Sequence of the first protein:
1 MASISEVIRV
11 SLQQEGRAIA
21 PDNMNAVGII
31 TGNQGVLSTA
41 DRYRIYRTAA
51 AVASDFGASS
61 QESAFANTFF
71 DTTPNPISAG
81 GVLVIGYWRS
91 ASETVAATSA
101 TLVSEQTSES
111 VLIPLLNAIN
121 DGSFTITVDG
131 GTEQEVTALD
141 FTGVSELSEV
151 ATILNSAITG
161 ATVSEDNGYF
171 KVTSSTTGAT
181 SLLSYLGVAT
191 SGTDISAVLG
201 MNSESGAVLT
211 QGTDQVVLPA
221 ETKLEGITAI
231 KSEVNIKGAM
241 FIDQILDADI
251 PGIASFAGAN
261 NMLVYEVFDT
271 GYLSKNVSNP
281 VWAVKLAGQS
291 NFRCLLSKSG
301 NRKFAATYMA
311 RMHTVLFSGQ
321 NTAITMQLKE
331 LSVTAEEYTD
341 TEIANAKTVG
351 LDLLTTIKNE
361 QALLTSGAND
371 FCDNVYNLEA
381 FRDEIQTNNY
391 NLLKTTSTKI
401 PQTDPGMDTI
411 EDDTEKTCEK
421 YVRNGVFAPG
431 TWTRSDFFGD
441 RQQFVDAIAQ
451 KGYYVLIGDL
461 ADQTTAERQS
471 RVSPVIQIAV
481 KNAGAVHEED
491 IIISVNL

These two protein chains interact to form a complex.

Residue-level contacts at the interface:
Residue K275 in the first protein is in contact with residue V144 in the second protein (closest heavy-atom distance 2.2 Å).
Residue I492 in the first protein interacts with residue L12 in the second protein (closest heavy-atom distance 4.5 Å).
Residue T355 in the first protein contacts residue E6 in the second protein (closest heavy-atom distance 4.3 Å).
Residue D340 in the first protein interacts with residue M1 in the second protein (closest heavy-atom distance 2.9 Å).
Residue I343 in the first protein interacts with residue A2 in the second protein (closest heavy-atom distance 4.1 Å).
Residue V277 in the first protein contacts residue T142 in the second protein (closest heavy-atom distance 3.8 Å).
Residue N276 in the first protein is in contact with residue T142 in the second protein (closest heavy-atom distance 4.6 Å).
Residue I493 in the first protein contacts residue Q13 in the second protein (closest heavy-atom distance 2.6 Å).
Residue I491 in the first protein is in contact with residue R9 in the second protein (closest heavy-atom distance 3.0 Å).
Residue E488 in the first protein contacts residue R9 in the second protein (closest heavy-atom distance 3.6 Å).
Residue T348 in the first protein is in contact with residue S145 in the second protein (closest heavy-atom distance 3.9 Å).
Residue L328 in the first protein is in contact with residue V7 in the second protein (closest heavy-atom distance 3.6 Å).
Residue I357 in the first protein contacts residue S3 in the second protein (closest heavy-atom distance 3.6 Å).
Residue E489 in the first protein interacts with residue I8 in the second protein (closest heavy-atom distance 3.0 Å).
Residue E337 in the first protein interacts with residue M1 in the second protein (closest heavy-atom distance 3.7 Å).
Residue Y338 in the first protein contacts residue A2 in the second protein (closest heavy-atom distance 3.5 Å).
Residue I491 in the first protein interacts with residue V10 in the second protein (closest heavy-atom distance 3.3 Å).
Residue I491 in the first protein interacts with residue S11 in the second protein (closest heavy-atom distance 3.3 Å).
Residue I492 in the first protein is in contact with residue Q14 in the second protein (closest heavy-atom distance 4.5 Å).
Residue L364 in the first protein interacts with residue E6 in the second protein (closest heavy-atom distance 3.0 Å).
Residue S494 in the first protein interacts with residue Q13 in the second protein (closest heavy-atom distance 3.9 Å).
Residue E488 in the first protein interacts with residue V7 in the second protein (closest heavy-atom distance 3.4 Å).
Residue I357 in the first protein interacts with residue A2 in the second protein (closest heavy-atom distance 3.1 Å).
Residue L286 in the first protein is in contact with residue N117 in the second protein (closest heavy-atom distance 4.4 Å).
Residue L497 in the first protein is in contact with residue A50 in the second protein (closest heavy-atom distance 4.5 Å).
Residue V495 in the first protein contacts residue L12 in the second protein (closest heavy-atom distance 3.6 Å).
Residue K275 in the first protein interacts with residue G143 in the second protein (closest heavy-atom distance 4.0 Å).
Residue E488 in the first protein interacts with residue E6 in the second protein (closest heavy-atom distance 3.3 Å).
Residue S494 in the first protein is in contact with residue R17 in the second protein (closest heavy-atom distance 4.7 Å).
Residue I343 in the first protein is in contact with residue E6 in the second protein (closest heavy-atom distance 3.0 Å).
Residue I493 in the first protein contacts residue V10 in the second protein (closest heavy-atom distance 4.0 Å).
Residue E489 in the first protein contacts residue R9 in the second protein (closest heavy-atom distance 3.1 Å).
Residue K275 in the first protein is in contact with residue S145 in the second protein (closest heavy-atom distance 2.9 Å).
Residue I491 in the first protein is in contact with residue I8 in the second protein (closest heavy-atom distance 3.7 Å).
Residue S494 in the first protein is in contact with residue L12 in the second protein (closest heavy-atom distance 5.0 Å).
Residue V495 in the first protein interacts with residue Q13 in the second protein (closest heavy-atom distance 3.3 Å).
Residue W282 in the first protein contacts residue T142 in the second protein (closest heavy-atom distance 4.8 Å).
Residue W282 in the first protein is in contact with residue N117 in the second protein (closest heavy-atom distance 4.3 Å).
Residue I492 in the first protein interacts with residue Q13 in the second protein (closest heavy-atom distance 3.2 Å).
Residue E489 in the first protein contacts residue V7 in the second protein (closest heavy-atom distance 3.4 Å).
Residue D340 in the first protein is in contact with residue S3 in the second protein (closest heavy-atom distance 3.9 Å).
Residue H487 in the first protein contacts residue V7 in the second protein (closest heavy-atom distance 4.3 Å).
Residue T356 in the first protein interacts with residue A2 in the second protein (closest heavy-atom distance 3.6 Å).
Residue L364 in the first protein contacts residue V7 in the second protein (closest heavy-atom distance 3.7 Å).
Residue I493 in the first protein contacts residue L12 in the second protein (closest heavy-atom distance 3.5 Å).
Residue T355 in the first protein interacts with residue A2 in the second protein (closest heavy-atom distance 3.1 Å).
Residue E337 in the first protein interacts with residue A2 in the second protein (closest heavy-atom distance 3.7 Å).
Residue T339 in the first protein is in contact with residue M1 in the second protein (closest heavy-atom distance 3.9 Å).
Residue D340 in the first protein is in contact with residue E6 in the second protein (closest heavy-atom distance 5.0 Å).
Residue K275 in the first protein interacts with residue T142 in the second protein (closest heavy-atom distance 3.5 Å).
Residue K275 in the first protein contacts residue N117 in the second protein (closest heavy-atom distance 3.8 Å).
Residue K275 in the first protein contacts residue I113 in the second protein (closest heavy-atom distance 4.8 Å).
Residue Y338 in the first protein interacts with residue M1 in the second protein (closest heavy-atom distance 2.7 Å).
Residue I493 in the first protein interacts with residue S11 in the second protein (closest heavy-atom distance 2.9 Å).
Residue D340 in the first protein contacts residue A2 in the second protein (closest heavy-atom distance 4.5 Å).
Residue D490 in the first protein contacts residue R9 in the second protein (closest heavy-atom distance 3.6 Å).
Residue I492 in the first protein is in contact with residue S11 in the second protein (closest heavy-atom distance 3.9 Å).
Residue I357 in the first protein interacts with residue I4 in the second protein (closest heavy-atom distance 4.2 Å).

Sequence of the second protein:
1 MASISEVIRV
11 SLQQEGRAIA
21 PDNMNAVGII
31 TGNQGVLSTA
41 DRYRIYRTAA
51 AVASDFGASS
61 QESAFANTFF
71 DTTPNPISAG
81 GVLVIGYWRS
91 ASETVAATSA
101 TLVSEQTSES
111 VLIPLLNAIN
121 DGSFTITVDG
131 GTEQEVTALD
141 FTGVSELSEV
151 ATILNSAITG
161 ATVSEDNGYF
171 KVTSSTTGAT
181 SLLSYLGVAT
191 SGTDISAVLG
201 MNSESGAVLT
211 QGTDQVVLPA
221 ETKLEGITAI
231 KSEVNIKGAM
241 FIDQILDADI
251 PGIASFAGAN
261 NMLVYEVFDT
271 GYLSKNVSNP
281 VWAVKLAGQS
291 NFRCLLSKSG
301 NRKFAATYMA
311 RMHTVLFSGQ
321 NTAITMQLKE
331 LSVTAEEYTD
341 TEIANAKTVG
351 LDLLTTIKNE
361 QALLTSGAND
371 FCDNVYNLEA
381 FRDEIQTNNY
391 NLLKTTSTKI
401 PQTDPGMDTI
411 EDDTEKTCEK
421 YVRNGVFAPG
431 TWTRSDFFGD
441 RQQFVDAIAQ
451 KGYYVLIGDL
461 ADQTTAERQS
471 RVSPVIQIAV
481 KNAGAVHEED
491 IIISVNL